Sequence of chain A:
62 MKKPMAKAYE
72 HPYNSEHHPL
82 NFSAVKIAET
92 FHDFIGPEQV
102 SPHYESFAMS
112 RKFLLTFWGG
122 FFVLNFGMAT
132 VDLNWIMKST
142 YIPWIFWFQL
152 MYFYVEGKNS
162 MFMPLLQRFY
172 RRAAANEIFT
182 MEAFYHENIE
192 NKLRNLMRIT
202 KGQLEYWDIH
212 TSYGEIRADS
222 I

Residue-level contacts at the interface:
Residue M110 in chain A contacts residue A28 in chain B (closest heavy-atom distance 4.0 Å).
Residue Y207 in chain A interacts with residue M116 in chain B (closest heavy-atom distance 3.5 Å).
Residue L197 in chain A is in contact with residue D69 in chain B (closest heavy-atom distance 3.6 Å).
Residue I210 in chain A is in contact with residue M116 in chain B (closest heavy-atom distance 4.4 Å).
Residue E99 in chain A contacts residue F51 in chain B (closest heavy-atom distance 3.4 Å).
Residue Q204 in chain A interacts with residue Q110 in chain B (closest heavy-atom distance 2.8 Å).
Residue H211 in chain A interacts with residue Y120 in chain B (closest heavy-atom distance 3.2 Å).
Residue H104 in chain A is in contact with residue P45 in chain B (closest heavy-atom distance 3.4 Å).
Residue Y214 in chain A contacts residue I124 in chain B (closest heavy-atom distance 3.8 Å).
Residue S102 in chain A is in contact with residue Y47 in chain B (closest heavy-atom distance 3.5 Å).
Residue Y186 in chain A is in contact with residue L65 in chain B (closest heavy-atom distance 3.9 Å).
Residue Y105 in chain A contacts residue M32 in chain B (closest heavy-atom distance 3.3 Å).
Residue S107 in chain A is in contact with residue Y46 in chain B (closest heavy-atom distance 3.6 Å).
Residue E99 in chain A interacts with residue Q48 in chain B (closest heavy-atom distance 4.0 Å).
Residue L197 in chain A interacts with residue I70 in chain B (closest heavy-atom distance 4.2 Å).
Residue E77 in chain A is in contact with residue R57 in chain B (closest heavy-atom distance 3.7 Å).
Residue L194 in chain A interacts with residue D69 in chain B (closest heavy-atom distance 3.5 Å).
Residue Y105 in chain A contacts residue P43 in chain B (closest heavy-atom distance 3.5 Å).
Residue M110 in chain A contacts residue M32 in chain B (closest heavy-atom distance 3.8 Å).
Residue E99 in chain A contacts residue Y47 in chain B (closest heavy-atom distance 2.7 Å).
Residue R218 in chain A contacts residue I124 in chain B (closest heavy-atom distance 4.0 Å).
Residue S107 in chain A contacts residue A28 in chain B (closest heavy-atom distance 3.6 Å).
Residue Q100 in chain A is in contact with residue Y47 in chain B (closest heavy-atom distance 3.9 Å).
Residue K193 in chain A is in contact with residue D69 in chain B (closest heavy-atom distance 3.6 Å).
Residue Y207 in chain A is in contact with residue D112 in chain B (closest heavy-atom distance 4.0 Å).
Residue Y207 in chain A is in contact with residue Q111 in chain B (closest heavy-atom distance 4.0 Å).
Residue F108 in chain A is in contact with residue Y46 in chain B (closest heavy-atom distance 4.5 Å).
Residue P103 in chain A is in contact with residue P45 in chain B (closest heavy-atom distance 4.3 Å).
Residue H104 in chain A contacts residue V44 in chain B (closest heavy-atom distance 4.5 Å).
Residue R218 in chain A contacts residue D123 in chain B (closest heavy-atom distance 2.7 Å).
Residue I190 in chain A is in contact with residue D69 in chain B (closest heavy-atom distance 3.8 Å).
Residue H104 in chain A is in contact with residue Y46 in chain B (closest heavy-atom distance 3.4 Å).
Residue E77 in chain A interacts with residue K59 in chain B (closest heavy-atom distance 4.2 Å).
Residue Q204 in chain A is in contact with residue I109 in chain B (closest heavy-atom distance 3.7 Å).
Residue Y105 in chain A interacts with residue V44 in chain B (closest heavy-atom distance 3.5 Å).
Residue Y207 in chain A is in contact with residue Q110 in chain B (closest heavy-atom distance 3.2 Å).
Residue H211 in chain A contacts residue M116 in chain B (closest heavy-atom distance 4.7 Å).
Residue E106 in chain A is in contact with residue M32 in chain B (closest heavy-atom distance 3.5 Å).
Residue V101 in chain A interacts with residue R49 in chain B (closest heavy-atom distance 3.2 Å).
Residue Y105 in chain A is in contact with residue P45 in chain B (closest heavy-atom distance 3.9 Å).
Residue L197 in chain A contacts residue D71 in chain B (closest heavy-atom distance 3.8 Å).
Residue E99 in chain A contacts residue L50 in chain B (closest heavy-atom distance 2.9 Å).
Residue A109 in chain A contacts residue A28 in chain B (closest heavy-atom distance 4.6 Å).
Residue K113 in chain A is in contact with residue E29 in chain B (closest heavy-atom distance 4.3 Å).
Residue I190 in chain A is in contact with residue S68 in chain B (closest heavy-atom distance 3.7 Å).
Residue K113 in chain A is in contact with residue A28 in chain B (closest heavy-atom distance 4.1 Å).
Residue V101 in chain A interacts with residue Y47 in chain B (closest heavy-atom distance 3.6 Å).
Residue S102 in chain A interacts with residue Y46 in chain B (closest heavy-atom distance 3.5 Å).
Residue E99 in chain A interacts with residue R49 in chain B (closest heavy-atom distance 2.7 Å).
Residue Y214 in chain A interacts with residue D123 in chain B (closest heavy-atom distance 2.8 Å).
Residue E106 in chain A interacts with residue Y46 in chain B (closest heavy-atom distance 3.6 Å).
Residue E90 in chain A is in contact with residue R57 in chain B (closest heavy-atom distance 2.5 Å).
Residue Y214 in chain A contacts residue Y120 in chain B (closest heavy-atom distance 3.6 Å).
Residue S107 in chain A interacts with residue P31 in chain B (closest heavy-atom distance 3.8 Å).
Residue Y207 in chain A contacts residue V113 in chain B (closest heavy-atom distance 3.9 Å).
Residue V86 in chain A contacts residue R57 in chain B (closest heavy-atom distance 3.4 Å).
Residue S107 in chain A interacts with residue M32 in chain B (closest heavy-atom distance 4.1 Å).
Residue Y105 in chain A contacts residue Y46 in chain B (closest heavy-atom distance 3.8 Å).
Residue L194 in chain A interacts with residue S68 in chain B (closest heavy-atom distance 3.1 Å).
Residue M110 in chain A contacts residue E29 in chain B (closest heavy-atom distance 4.2 Å).

The following describes two proteins that form a bound complex.

Sequence of chain B:
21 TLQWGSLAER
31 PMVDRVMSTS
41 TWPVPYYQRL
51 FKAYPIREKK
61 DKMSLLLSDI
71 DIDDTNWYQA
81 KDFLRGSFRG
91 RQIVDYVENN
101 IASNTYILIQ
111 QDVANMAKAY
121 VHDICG